This data describes a binding interaction between two proteins.

Sequence of the second protein:
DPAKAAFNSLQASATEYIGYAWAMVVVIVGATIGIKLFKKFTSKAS

Sequence of the first protein:
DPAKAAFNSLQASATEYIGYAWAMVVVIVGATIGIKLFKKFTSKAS

Residue-level contacts at the interface:
Residue F42 in the first protein is in contact with residue L14 in the second protein (closest heavy-atom distance 4.2 Å).
Residue F42 in the first protein contacts residue A7 in the second protein (closest heavy-atom distance 4.2 Å).
Residue T46 in the first protein contacts residue L14 in the second protein (closest heavy-atom distance 3.6 Å).
Residue F45 in the first protein interacts with residue F11 in the second protein (closest heavy-atom distance 4.3 Å).
Residue F42 in the first protein contacts residue A10 in the second protein (closest heavy-atom distance 3.7 Å).
Residue F42 in the first protein is in contact with residue F11 in the second protein (closest heavy-atom distance 3.5 Å).
Residue T46 in the first protein contacts residue F11 in the second protein (closest heavy-atom distance 3.7 Å).